The following describes two proteins that form a bound complex.

Sequence of chain A:
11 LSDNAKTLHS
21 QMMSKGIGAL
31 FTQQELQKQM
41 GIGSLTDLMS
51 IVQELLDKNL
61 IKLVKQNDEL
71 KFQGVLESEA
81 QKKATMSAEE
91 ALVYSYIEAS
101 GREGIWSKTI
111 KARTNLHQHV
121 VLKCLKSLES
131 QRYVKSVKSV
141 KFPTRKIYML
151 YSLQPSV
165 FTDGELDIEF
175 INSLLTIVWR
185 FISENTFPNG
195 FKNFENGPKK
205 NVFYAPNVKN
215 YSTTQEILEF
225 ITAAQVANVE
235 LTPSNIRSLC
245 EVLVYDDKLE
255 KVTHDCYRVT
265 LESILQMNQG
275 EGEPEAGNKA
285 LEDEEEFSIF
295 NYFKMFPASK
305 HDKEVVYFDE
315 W

Contacts between the two chains:
Residue V637 in chain B interacts with residue D306 in chain A (closest heavy-atom distance 3.3 Å).
Residue Y494 in chain B contacts residue L265 in chain A (closest heavy-atom distance 3.3 Å).
Residue K529 in chain B interacts with residue G168 in chain A (closest heavy-atom distance 2.5 Å).
Residue L527 in chain B interacts with residue D171 in chain A (closest heavy-atom distance 3.0 Å).
Residue N580 in chain B is in contact with residue W315 in chain A (closest heavy-atom distance 3.9 Å).
Residue R303 in chain B is in contact with residue L265 in chain A (closest heavy-atom distance 3.9 Å).
Residue W583 in chain B contacts residue V310 in chain A (closest heavy-atom distance 4.1 Å).
Residue R509 in chain B is in contact with residue D250 in chain A (closest heavy-atom distance 3.2 Å).
Residue Y494 in chain B interacts with residue E266 in chain A (closest heavy-atom distance 3.9 Å).
Residue R643 in chain B is in contact with residue E288 in chain A (closest heavy-atom distance 3.4 Å).
Residue V304 in chain B is in contact with residue T264 in chain A (closest heavy-atom distance 3.7 Å).
Residue S642 in chain B is in contact with residue D287 in chain A (closest heavy-atom distance 3.2 Å).
Residue N587 in chain B contacts residue D313 in chain A (closest heavy-atom distance 3.7 Å).
Residue Y494 in chain B contacts residue F291 in chain A (closest heavy-atom distance 3.4 Å).
Residue L595 in chain B contacts residue H305 in chain A (closest heavy-atom distance 3.7 Å).
Residue M505 in chain B interacts with residue D251 in chain A (closest heavy-atom distance 3.2 Å).
Residue K520 in chain B contacts residue K141 in chain A (closest heavy-atom distance 3.9 Å).
Residue R506 in chain B interacts with residue L247 in chain A (closest heavy-atom distance 3.6 Å).
Residue H448 in chain B interacts with residue N205 in chain A (closest heavy-atom distance 3.6 Å).
Residue Q295 in chain B contacts residue E290 in chain A (closest heavy-atom distance 3.2 Å).
Residue S524 in chain B interacts with residue L243 in chain A (closest heavy-atom distance 3.5 Å).
Residue R633 in chain B contacts residue H305 in chain A (closest heavy-atom distance 3.3 Å).
Residue W583 in chain B interacts with residue W315 in chain A (closest heavy-atom distance 3.5 Å).
Residue A526 in chain B contacts residue L247 in chain A (closest heavy-atom distance 3.4 Å).
Residue P466 in chain B contacts residue E254 in chain A (closest heavy-atom distance 3.1 Å).
Residue W583 in chain B contacts residue D313 in chain A (closest heavy-atom distance 2.9 Å).
Residue T302 in chain B contacts residue F291 in chain A (closest heavy-atom distance 3.2 Å).
Residue T525 in chain B is in contact with residue D250 in chain A (closest heavy-atom distance 3.3 Å).
Residue R506 in chain B is in contact with residue D251 in chain A (closest heavy-atom distance 3.2 Å).
Residue L527 in chain B contacts residue I175 in chain A (closest heavy-atom distance 3.7 Å).
Residue K529 in chain B interacts with residue V140 in chain A (closest heavy-atom distance 3.1 Å).
Residue L647 in chain B contacts residue E288 in chain A (closest heavy-atom distance 4.1 Å).
Residue S462 in chain B is in contact with residue P210 in chain A (closest heavy-atom distance 4.0 Å).
Residue T525 in chain B is in contact with residue L247 in chain A (closest heavy-atom distance 3.8 Å).
Residue L527 in chain B interacts with residue I172 in chain A (closest heavy-atom distance 3.3 Å).
Residue T499 in chain B interacts with residue Y311 in chain A (closest heavy-atom distance 3.1 Å).
Residue L527 in chain B contacts residue N176 in chain A (closest heavy-atom distance 3.7 Å).
Residue L588 in chain B interacts with residue D306 in chain A (closest heavy-atom distance 3.1 Å).
Residue R643 in chain B contacts residue D287 in chain A (closest heavy-atom distance 3.5 Å).
Residue S490 in chain B contacts residue F291 in chain A (closest heavy-atom distance 3.2 Å).
Residue R40 in chain B contacts residue W315 in chain A (closest heavy-atom distance 3.4 Å).
Residue F465 in chain B is in contact with residue V256 in chain A (closest heavy-atom distance 4.1 Å).
Residue Y543 in chain B contacts residue F312 in chain A (closest heavy-atom distance 3.4 Å).
Residue C510 in chain B contacts residue D250 in chain A (closest heavy-atom distance 3.1 Å).
Residue K529 in chain B contacts residue E169 in chain A (closest heavy-atom distance 4.0 Å).
Residue N636 in chain B contacts residue K307 in chain A (closest heavy-atom distance 3.8 Å).
Residue K591 in chain B contacts residue D306 in chain A (closest heavy-atom distance 3.2 Å).
Residue L299 in chain B contacts residue F291 in chain A (closest heavy-atom distance 3.6 Å).
Residue Y494 in chain B contacts residue E290 in chain A (closest heavy-atom distance 3.7 Å).
Residue R640 in chain B is in contact with residue E308 in chain A (closest heavy-atom distance 3.1 Å).
Residue N584 in chain B contacts residue V310 in chain A (closest heavy-atom distance 3.2 Å).
Residue K592 in chain B contacts residue D306 in chain A (closest heavy-atom distance 3.5 Å).
Residue R40 in chain B contacts residue E314 in chain A (closest heavy-atom distance 4.0 Å).
Residue R640 in chain B is in contact with residue K307 in chain A (closest heavy-atom distance 3.8 Å).
Residue T525 in chain B interacts with residue V246 in chain A (closest heavy-atom distance 3.6 Å).
Residue T302 in chain B is in contact with residue L265 in chain A (closest heavy-atom distance 3.3 Å).
Residue D513 in chain B is in contact with residue D250 in chain A (closest heavy-atom distance 4.1 Å).
Residue Y543 in chain B contacts residue Y311 in chain A (closest heavy-atom distance 3.2 Å).
Residue K529 in chain B contacts residue D171 in chain A (closest heavy-atom distance 3.0 Å).
Residue R40 in chain B interacts with residue D313 in chain A (closest heavy-atom distance 3.2 Å).

Sequence of chain B:
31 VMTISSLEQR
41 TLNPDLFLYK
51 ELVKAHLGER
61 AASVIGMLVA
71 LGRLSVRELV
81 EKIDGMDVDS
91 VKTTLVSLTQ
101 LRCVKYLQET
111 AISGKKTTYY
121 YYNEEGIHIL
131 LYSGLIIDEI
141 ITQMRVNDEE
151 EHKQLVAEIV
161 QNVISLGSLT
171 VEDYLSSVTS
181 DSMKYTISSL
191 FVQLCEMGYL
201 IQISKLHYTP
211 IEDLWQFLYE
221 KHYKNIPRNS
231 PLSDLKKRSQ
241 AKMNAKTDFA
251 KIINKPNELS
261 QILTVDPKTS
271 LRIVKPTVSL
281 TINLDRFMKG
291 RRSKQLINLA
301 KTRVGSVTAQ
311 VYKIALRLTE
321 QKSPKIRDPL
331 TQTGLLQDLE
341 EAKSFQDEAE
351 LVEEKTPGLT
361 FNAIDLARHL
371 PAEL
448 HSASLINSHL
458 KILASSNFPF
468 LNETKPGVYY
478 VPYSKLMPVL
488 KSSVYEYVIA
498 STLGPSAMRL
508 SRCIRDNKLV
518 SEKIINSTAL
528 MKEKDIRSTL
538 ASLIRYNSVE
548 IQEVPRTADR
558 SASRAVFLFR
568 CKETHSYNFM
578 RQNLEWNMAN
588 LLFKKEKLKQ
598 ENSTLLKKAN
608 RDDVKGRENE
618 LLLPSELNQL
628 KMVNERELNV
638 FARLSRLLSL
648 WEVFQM